The following describes two proteins that form a bound complex.

Residue-level contacts at the interface:
Residue Q105 in protein 1 interacts with residue H182 in protein 2 (closest heavy-atom distance 3.0 Å).
Residue N370 in protein 1 contacts residue M188 in protein 2 (closest heavy-atom distance 2.8 Å).
Residue N370 in protein 1 is in contact with residue Y13 in protein 2 (closest heavy-atom distance 3.1 Å).
Residue N339 in protein 1 contacts residue Y21 in protein 2 (closest heavy-atom distance 2.6 Å).
Residue N458 in protein 1 contacts residue Y250 in protein 2 (closest heavy-atom distance 3.0 Å).
Residue D467 in protein 1 interacts with residue S174 in protein 2 (closest heavy-atom distance 3.1 Å).
Residue L57 in protein 1 contacts residue I28 in protein 2 (closest heavy-atom distance 3.6 Å).
Residue N339 in protein 1 contacts residue I184 in protein 2 (closest heavy-atom distance 3.6 Å).
Residue N480 in protein 1 interacts with residue D142 in protein 2 (closest heavy-atom distance 3.1 Å).
Residue N339 in protein 1 interacts with residue P185 in protein 2 (closest heavy-atom distance 3.4 Å).
Residue N339 in protein 1 interacts with residue C183 in protein 2 (closest heavy-atom distance 2.3 Å).
Residue I136 in protein 1 contacts residue K148 in protein 2 (closest heavy-atom distance 3.4 Å).
Residue W451 in protein 1 is in contact with residue S249 in protein 2 (closest heavy-atom distance 3.4 Å).
Residue Q105 in protein 1 contacts residue T181 in protein 2 (closest heavy-atom distance 3.3 Å).
Residue L410 in protein 1 interacts with residue Y375 in protein 2 (closest heavy-atom distance 3.4 Å).
Residue F135 in protein 1 is in contact with residue K148 in protein 2 (closest heavy-atom distance 2.8 Å).
Residue T148 in protein 1 interacts with residue K110 in protein 2 (closest heavy-atom distance 3.6 Å).
Residue N374 in protein 1 interacts with residue T173 in protein 2 (closest heavy-atom distance 3.6 Å).
Residue Q152 in protein 1 contacts residue H113 in protein 2 (closest heavy-atom distance 3.0 Å).
Residue N462 in protein 1 interacts with residue D254 in protein 2 (closest heavy-atom distance 3.5 Å).
Residue Q58 in protein 1 contacts residue I28 in protein 2 (closest heavy-atom distance 3.3 Å).
Residue D455 in protein 1 is in contact with residue Y250 in protein 2 (closest heavy-atom distance 3.4 Å).
Residue T336 in protein 1 contacts residue C183 in protein 2 (closest heavy-atom distance 3.5 Å).
Residue P343 in protein 1 is in contact with residue S20 in protein 2 (closest heavy-atom distance 3.4 Å).
Residue F135 in protein 1 interacts with residue N147 in protein 2 (closest heavy-atom distance 3.3 Å).
Residue I366 in protein 1 is in contact with residue Y13 in protein 2 (closest heavy-atom distance 3.5 Å).
Residue G145 in protein 1 contacts residue F106 in protein 2 (closest heavy-atom distance 3.5 Å).
Residue N375 in protein 1 contacts residue T173 in protein 2 (closest heavy-atom distance 3.3 Å).
Residue Y61 in protein 1 is in contact with residue I28 in protein 2 (closest heavy-atom distance 3.0 Å).
Residue N133 in protein 1 interacts with residue L155 in protein 2 (closest heavy-atom distance 3.5 Å).
Residue Q491 in protein 1 is in contact with residue K439 in protein 2 (closest heavy-atom distance 3.3 Å).
Residue K454 in protein 1 contacts residue N298 in protein 2 (closest heavy-atom distance 3.2 Å).
Residue E387 in protein 1 is in contact with residue G252 in protein 2 (closest heavy-atom distance 3.1 Å).
Residue N133 in protein 1 interacts with residue K151 in protein 2 (closest heavy-atom distance 3.4 Å).
Residue R104 in protein 1 contacts residue H182 in protein 2 (closest heavy-atom distance 3.1 Å).
Residue T148 in protein 1 is in contact with residue F106 in protein 2 (closest heavy-atom distance 3.3 Å).
Residue S373 in protein 1 contacts residue P190 in protein 2 (closest heavy-atom distance 3.1 Å).
Residue A413 in protein 1 contacts residue Y375 in protein 2 (closest heavy-atom distance 3.4 Å).
Residue Y367 in protein 1 is in contact with residue Y13 in protein 2 (closest heavy-atom distance 3.3 Å).
Residue N144 in protein 1 interacts with residue F106 in protein 2 (closest heavy-atom distance 3.5 Å).
Residue A346 in protein 1 is in contact with residue S20 in protein 2 (closest heavy-atom distance 3.1 Å).
Residue M496 in protein 1 is in contact with residue T435 in protein 2 (closest heavy-atom distance 3.5 Å).
Residue S384 in protein 1 is in contact with residue S249 in protein 2 (closest heavy-atom distance 3.4 Å).
Residue Y61 in protein 1 interacts with residue P30 in protein 2 (closest heavy-atom distance 3.1 Å).
Residue L501 in protein 1 contacts residue Q377 in protein 2 (closest heavy-atom distance 3.5 Å).
Residue M496 in protein 1 is in contact with residue N453 in protein 2 (closest heavy-atom distance 3.5 Å).
Residue S384 in protein 1 interacts with residue H248 in protein 2 (closest heavy-atom distance 3.4 Å).
Residue H137 in protein 1 contacts residue F106 in protein 2 (closest heavy-atom distance 3.3 Å).
Residue I136 in protein 1 is in contact with residue L155 in protein 2 (closest heavy-atom distance 3.5 Å).
Residue R379 in protein 1 interacts with residue Y38 in protein 2 (closest heavy-atom distance 3.2 Å).
Residue Q371 in protein 1 contacts residue T186 in protein 2 (closest heavy-atom distance 2.8 Å).
Residue A481 in protein 1 contacts residue D142 in protein 2 (closest heavy-atom distance 2.8 Å).
Residue P343 in protein 1 interacts with residue Y21 in protein 2 (closest heavy-atom distance 3.3 Å).
Residue S382 in protein 1 interacts with residue N253 in protein 2 (closest heavy-atom distance 2.8 Å).
Residue D479 in protein 1 contacts residue A143 in protein 2 (closest heavy-atom distance 3.4 Å).
Residue N407 in protein 1 is in contact with residue L376 in protein 2 (closest heavy-atom distance 3.3 Å).
Residue L386 in protein 1 is in contact with residue S249 in protein 2 (closest heavy-atom distance 3.3 Å).
Residue R478 in protein 1 interacts with residue A143 in protein 2 (closest heavy-atom distance 3.2 Å).
Residue T63 in protein 1 is in contact with residue D27 in protein 2 (closest heavy-atom distance 3.3 Å).
Residue Q493 in protein 1 contacts residue T436 in protein 2 (closest heavy-atom distance 2.8 Å).

Sequence of protein 1:
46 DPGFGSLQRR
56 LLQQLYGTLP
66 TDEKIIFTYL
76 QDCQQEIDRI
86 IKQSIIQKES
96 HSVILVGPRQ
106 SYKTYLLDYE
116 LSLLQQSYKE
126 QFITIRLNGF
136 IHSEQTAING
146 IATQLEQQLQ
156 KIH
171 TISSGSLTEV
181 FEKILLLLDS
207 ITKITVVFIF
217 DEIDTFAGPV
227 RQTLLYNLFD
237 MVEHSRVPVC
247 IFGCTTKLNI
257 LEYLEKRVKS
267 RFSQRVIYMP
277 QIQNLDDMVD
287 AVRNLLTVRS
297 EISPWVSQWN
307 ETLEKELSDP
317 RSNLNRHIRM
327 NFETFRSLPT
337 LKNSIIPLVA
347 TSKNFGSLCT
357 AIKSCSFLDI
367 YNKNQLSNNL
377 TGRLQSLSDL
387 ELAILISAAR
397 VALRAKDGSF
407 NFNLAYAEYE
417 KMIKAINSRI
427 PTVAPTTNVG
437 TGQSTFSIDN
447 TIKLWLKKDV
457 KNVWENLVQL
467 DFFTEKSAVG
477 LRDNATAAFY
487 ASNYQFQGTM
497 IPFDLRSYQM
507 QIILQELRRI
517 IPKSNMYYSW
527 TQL

Sequence of protein 2:
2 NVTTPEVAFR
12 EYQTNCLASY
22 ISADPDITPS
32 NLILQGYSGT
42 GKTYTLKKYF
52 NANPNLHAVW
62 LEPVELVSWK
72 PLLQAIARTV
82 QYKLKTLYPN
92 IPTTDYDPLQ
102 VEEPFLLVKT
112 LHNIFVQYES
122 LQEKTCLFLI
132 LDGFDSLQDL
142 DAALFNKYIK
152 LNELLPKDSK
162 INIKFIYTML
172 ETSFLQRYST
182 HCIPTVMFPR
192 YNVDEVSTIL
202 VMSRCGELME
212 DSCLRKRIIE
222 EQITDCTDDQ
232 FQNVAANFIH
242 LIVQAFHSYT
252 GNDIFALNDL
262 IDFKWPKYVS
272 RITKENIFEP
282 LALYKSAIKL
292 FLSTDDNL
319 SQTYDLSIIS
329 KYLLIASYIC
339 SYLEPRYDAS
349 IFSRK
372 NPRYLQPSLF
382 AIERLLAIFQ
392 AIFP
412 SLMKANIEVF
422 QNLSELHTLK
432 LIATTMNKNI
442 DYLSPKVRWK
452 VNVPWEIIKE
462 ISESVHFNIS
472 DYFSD